These two protein chains interact to form a complex.

Sequence of protein 2:
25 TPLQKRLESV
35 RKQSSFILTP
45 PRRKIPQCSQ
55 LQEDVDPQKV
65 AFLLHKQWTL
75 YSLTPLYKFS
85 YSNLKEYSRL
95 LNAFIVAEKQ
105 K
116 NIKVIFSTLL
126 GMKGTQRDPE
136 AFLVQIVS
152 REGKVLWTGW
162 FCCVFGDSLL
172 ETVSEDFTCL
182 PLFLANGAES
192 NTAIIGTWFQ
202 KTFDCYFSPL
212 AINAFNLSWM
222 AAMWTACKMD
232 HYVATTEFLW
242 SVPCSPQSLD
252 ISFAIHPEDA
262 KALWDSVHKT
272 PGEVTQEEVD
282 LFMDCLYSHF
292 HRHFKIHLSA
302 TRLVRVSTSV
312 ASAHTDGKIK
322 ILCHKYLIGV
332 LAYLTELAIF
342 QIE

Sequence of protein 1:
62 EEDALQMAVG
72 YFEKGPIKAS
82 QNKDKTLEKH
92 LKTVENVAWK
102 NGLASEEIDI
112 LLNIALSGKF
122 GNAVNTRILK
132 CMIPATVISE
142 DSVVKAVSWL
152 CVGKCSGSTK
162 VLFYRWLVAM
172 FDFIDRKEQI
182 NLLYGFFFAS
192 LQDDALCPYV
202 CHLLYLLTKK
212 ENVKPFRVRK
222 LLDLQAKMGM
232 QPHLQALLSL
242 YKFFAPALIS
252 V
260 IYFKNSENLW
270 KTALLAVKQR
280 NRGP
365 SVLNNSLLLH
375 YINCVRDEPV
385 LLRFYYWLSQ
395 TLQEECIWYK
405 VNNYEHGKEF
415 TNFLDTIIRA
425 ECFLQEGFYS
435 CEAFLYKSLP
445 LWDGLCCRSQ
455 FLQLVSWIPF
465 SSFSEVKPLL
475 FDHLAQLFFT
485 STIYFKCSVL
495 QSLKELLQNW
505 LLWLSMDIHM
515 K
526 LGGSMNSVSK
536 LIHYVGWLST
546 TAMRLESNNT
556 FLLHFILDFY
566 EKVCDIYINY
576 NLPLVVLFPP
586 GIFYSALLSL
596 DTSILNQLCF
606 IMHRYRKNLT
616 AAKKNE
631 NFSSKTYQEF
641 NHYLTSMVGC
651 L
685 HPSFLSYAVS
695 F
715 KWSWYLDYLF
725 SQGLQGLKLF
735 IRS

Residue-level contacts at the interface:
Residue I250 in protein 1 interacts with residue A97 in protein 2 (closest heavy-atom distance 3.3 Å).
Residue L385 in protein 1 is in contact with residue L27 in protein 2 (closest heavy-atom distance 3.9 Å).
Residue L386 in protein 1 is in contact with residue F178 in protein 2 (closest heavy-atom distance 3.8 Å).
Residue E469 in protein 1 contacts residue E32 in protein 2 (closest heavy-atom distance 2.8 Å).
Residue L473 in protein 1 contacts residue S39 in protein 2 (closest heavy-atom distance 3.5 Å).
Residue V252 in protein 1 interacts with residue A101 in protein 2 (closest heavy-atom distance 4.3 Å).
Residue Q236 in protein 1 contacts residue Q104 in protein 2 (closest heavy-atom distance 3.4 Å).
Residue L386 in protein 1 contacts residue P26 in protein 2 (closest heavy-atom distance 4.1 Å).
Residue Y390 in protein 1 is in contact with residue L170 in protein 2 (closest heavy-atom distance 3.5 Å).
Residue Q394 in protein 1 is in contact with residue Q342 in protein 2 (closest heavy-atom distance 4.0 Å).
Residue S251 in protein 1 is in contact with residue Q104 in protein 2 (closest heavy-atom distance 4.3 Å).
Residue K441 in protein 1 is in contact with residue Q37 in protein 2 (closest heavy-atom distance 4.4 Å).
Residue E436 in protein 1 is in contact with residue R35 in protein 2 (closest heavy-atom distance 2.9 Å).
Residue Y390 in protein 1 contacts residue P79 in protein 2 (closest heavy-atom distance 3.4 Å).
Residue Q397 in protein 1 interacts with residue Q342 in protein 2 (closest heavy-atom distance 3.2 Å).
Residue P383 in protein 1 contacts residue Y81 in protein 2 (closest heavy-atom distance 3.3 Å).
Residue A248 in protein 1 contacts residue R93 in protein 2 (closest heavy-atom distance 3.7 Å).
Residue Q394 in protein 1 interacts with residue S76 in protein 2 (closest heavy-atom distance 4.2 Å).
Residue E398 in protein 1 interacts with residue F208 in protein 2 (closest heavy-atom distance 3.6 Å).
Residue M231 in protein 1 interacts with residue Q104 in protein 2 (closest heavy-atom distance 3.6 Å).
Residue A437 in protein 1 interacts with residue V34 in protein 2 (closest heavy-atom distance 3.7 Å).
Residue I250 in protein 1 is in contact with residue A101 in protein 2 (closest heavy-atom distance 3.2 Å).
Residue P383 in protein 1 interacts with residue F178 in protein 2 (closest heavy-atom distance 3.5 Å).
Residue Y433 in protein 1 interacts with residue L31 in protein 2 (closest heavy-atom distance 3.5 Å).
Residue Y389 in protein 1 contacts residue R30 in protein 2 (closest heavy-atom distance 3.1 Å).
Residue L473 in protein 1 is in contact with residue S38 in protein 2 (closest heavy-atom distance 3.5 Å).
Residue Y440 in protein 1 contacts residue R35 in protein 2 (closest heavy-atom distance 3.0 Å).
Residue Y390 in protein 1 contacts residue T78 in protein 2 (closest heavy-atom distance 3.7 Å).
Residue L386 in protein 1 is in contact with residue S175 in protein 2 (closest heavy-atom distance 4.1 Å).
Residue R387 in protein 1 is in contact with residue D205 in protein 2 (closest heavy-atom distance 2.7 Å).
Residue R387 in protein 1 interacts with residue Y81 in protein 2 (closest heavy-atom distance 3.4 Å).
Residue E382 in protein 1 interacts with residue P26 in protein 2 (closest heavy-atom distance 2.6 Å).
Residue Q394 in protein 1 interacts with residue T78 in protein 2 (closest heavy-atom distance 3.5 Å).
Residue W391 in protein 1 is in contact with residue D205 in protein 2 (closest heavy-atom distance 4.3 Å).
Residue K441 in protein 1 interacts with residue E344 in protein 2 (closest heavy-atom distance 3.9 Å).
Residue R387 in protein 1 interacts with residue F178 in protein 2 (closest heavy-atom distance 3.5 Å).
Residue Y390 in protein 1 interacts with residue R30 in protein 2 (closest heavy-atom distance 2.6 Å).
Residue E436 in protein 1 is in contact with residue L31 in protein 2 (closest heavy-atom distance 3.7 Å).
Residue Q226 in protein 1 interacts with residue Q104 in protein 2 (closest heavy-atom distance 3.8 Å).
Residue Q394 in protein 1 contacts residue S209 in protein 2 (closest heavy-atom distance 2.5 Å).
Residue E398 in protein 1 contacts residue Y207 in protein 2 (closest heavy-atom distance 4.4 Å).
Residue Q394 in protein 1 is in contact with residue Y207 in protein 2 (closest heavy-atom distance 3.8 Å).
Residue Y389 in protein 1 contacts residue V34 in protein 2 (closest heavy-atom distance 3.6 Å).
Residue Y440 in protein 1 interacts with residue S38 in protein 2 (closest heavy-atom distance 4.0 Å).
Residue V252 in protein 1 contacts residue K105 in protein 2 (closest heavy-atom distance 3.6 Å).
Residue I250 in protein 1 contacts residue F98 in protein 2 (closest heavy-atom distance 3.5 Å).
Residue W391 in protein 1 contacts residue Y207 in protein 2 (closest heavy-atom distance 3.1 Å).
Residue E398 in protein 1 contacts residue S209 in protein 2 (closest heavy-atom distance 3.0 Å).
Residue P247 in protein 1 contacts residue L94 in protein 2 (closest heavy-atom distance 4.3 Å).
Residue L386 in protein 1 interacts with residue L27 in protein 2 (closest heavy-atom distance 4.0 Å).
Residue E469 in protein 1 is in contact with residue R35 in protein 2 (closest heavy-atom distance 3.8 Å).
Residue S465 in protein 1 interacts with residue R35 in protein 2 (closest heavy-atom distance 4.0 Å).
Residue Q394 in protein 1 is in contact with residue I343 in protein 2 (closest heavy-atom distance 3.9 Å).
Residue L386 in protein 1 is in contact with residue V174 in protein 2 (closest heavy-atom distance 3.7 Å).
Residue L473 in protein 1 is in contact with residue R35 in protein 2 (closest heavy-atom distance 3.4 Å).
Residue Y390 in protein 1 interacts with residue Y207 in protein 2 (closest heavy-atom distance 4.0 Å).
Residue S251 in protein 1 is in contact with residue A101 in protein 2 (closest heavy-atom distance 4.0 Å).
Residue Y390 in protein 1 is in contact with residue I343 in protein 2 (closest heavy-atom distance 3.5 Å).
Residue V252 in protein 1 interacts with residue E102 in protein 2 (closest heavy-atom distance 3.4 Å).
Residue Y433 in protein 1 contacts residue L27 in protein 2 (closest heavy-atom distance 3.4 Å).